Sequence of the first protein:
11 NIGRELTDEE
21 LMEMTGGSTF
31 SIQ

Contacts between the two chains:
Residue Q54 in the second protein interacts with residue G26 in the first protein (closest heavy-atom distance 4.3 Å).
Residue H102 in the second protein contacts residue G26 in the first protein (closest heavy-atom distance 4.7 Å).
Residue L141 in the second protein interacts with residue N11 in the first protein (closest heavy-atom distance 4.4 Å).
Residue A58 in the second protein contacts residue M24 in the first protein (closest heavy-atom distance 3.5 Å).
Residue A101 in the second protein is in contact with residue G26 in the first protein (closest heavy-atom distance 3.5 Å).
Residue Y59 in the second protein interacts with residue L21 in the first protein (closest heavy-atom distance 3.2 Å).
Residue G55 in the second protein is in contact with residue G26 in the first protein (closest heavy-atom distance 4.3 Å).
Residue F103 in the second protein interacts with residue T25 in the first protein (closest heavy-atom distance 3.4 Å).
Residue L21 in the second protein interacts with residue T29 in the first protein (closest heavy-atom distance 3.2 Å).
Residue F103 in the second protein contacts residue M24 in the first protein (closest heavy-atom distance 4.5 Å).
Residue D85 in the second protein is in contact with residue I12 in the first protein (closest heavy-atom distance 4.6 Å).
Residue K76 in the second protein contacts residue L16 in the first protein (closest heavy-atom distance 3.4 Å).
Residue K76 in the second protein interacts with residue R14 in the first protein (closest heavy-atom distance 2.7 Å).
Residue L21 in the second protein contacts residue F30 in the first protein (closest heavy-atom distance 4.6 Å).
Residue N57 in the second protein interacts with residue M22 in the first protein (closest heavy-atom distance 3.1 Å).
Residue V75 in the second protein interacts with residue L16 in the first protein (closest heavy-atom distance 4.0 Å).
Residue L21 in the second protein is in contact with residue S31 in the first protein (closest heavy-atom distance 3.5 Å).
Residue G74 in the second protein contacts residue L16 in the first protein (closest heavy-atom distance 3.5 Å).
Residue V75 in the second protein is in contact with residue G13 in the first protein (closest heavy-atom distance 3.6 Å).
Residue E342 in the second protein contacts residue F30 in the first protein (closest heavy-atom distance 4.6 Å).
Residue D85 in the second protein contacts residue N11 in the first protein (closest heavy-atom distance 3.9 Å).
Residue K502 in the second protein is in contact with residue M22 in the first protein (closest heavy-atom distance 3.5 Å).
Residue A101 in the second protein is in contact with residue G27 in the first protein (closest heavy-atom distance 2.4 Å).
Residue L100 in the second protein contacts residue S28 in the first protein (closest heavy-atom distance 3.1 Å).
Residue A345 in the second protein interacts with residue S31 in the first protein (closest heavy-atom distance 3.6 Å).
Residue T22 in the second protein interacts with residue S28 in the first protein (closest heavy-atom distance 4.5 Å).
Residue A58 in the second protein interacts with residue L21 in the first protein (closest heavy-atom distance 3.2 Å).
Residue I62 in the second protein contacts residue L21 in the first protein (closest heavy-atom distance 3.6 Å).
Residue T56 in the second protein contacts residue M24 in the first protein (closest heavy-atom distance 3.8 Å).
Residue L100 in the second protein interacts with residue T29 in the first protein (closest heavy-atom distance 4.4 Å).
Residue N57 in the second protein interacts with residue T25 in the first protein (closest heavy-atom distance 4.1 Å).
Residue A345 in the second protein contacts residue F30 in the first protein (closest heavy-atom distance 4.4 Å).
Residue G74 in the second protein interacts with residue L21 in the first protein (closest heavy-atom distance 3.6 Å).
Residue A24 in the second protein is in contact with residue G27 in the first protein (closest heavy-atom distance 3.7 Å).
Residue K76 in the second protein is in contact with residue E15 in the first protein (closest heavy-atom distance 4.6 Å).
Residue T56 in the second protein interacts with residue T25 in the first protein (closest heavy-atom distance 3.5 Å).
Residue Y59 in the second protein interacts with residue D18 in the first protein (closest heavy-atom distance 3.1 Å).
Residue L21 in the second protein interacts with residue G27 in the first protein (closest heavy-atom distance 3.6 Å).
Residue V75 in the second protein contacts residue R14 in the first protein (closest heavy-atom distance 3.4 Å).
Residue L21 in the second protein is in contact with residue S28 in the first protein (closest heavy-atom distance 3.6 Å).
Residue A101 in the second protein interacts with residue S28 in the first protein (closest heavy-atom distance 4.5 Å).
Residue G137 in the second protein is in contact with residue M24 in the first protein (closest heavy-atom distance 4.5 Å).
Residue T56 in the second protein is in contact with residue G26 in the first protein (closest heavy-atom distance 3.0 Å).
Residue N57 in the second protein interacts with residue L21 in the first protein (closest heavy-atom distance 4.0 Å).
Residue L100 in the second protein interacts with residue G27 in the first protein (closest heavy-atom distance 4.1 Å).
Residue L500 in the second protein interacts with residue M22 in the first protein (closest heavy-atom distance 4.5 Å).
Residue F103 in the second protein contacts residue G26 in the first protein (closest heavy-atom distance 3.5 Å).
Residue N93 in the second protein is in contact with residue M24 in the first protein (closest heavy-atom distance 3.5 Å).
Residue L83 in the second protein contacts residue I12 in the first protein (closest heavy-atom distance 3.8 Å).
Residue T22 in the second protein contacts residue G27 in the first protein (closest heavy-atom distance 3.8 Å).
Residue H102 in the second protein contacts residue G27 in the first protein (closest heavy-atom distance 3.7 Å).
Residue A101 in the second protein is in contact with residue T25 in the first protein (closest heavy-atom distance 3.2 Å).
Residue Y59 in the second protein contacts residue M22 in the first protein (closest heavy-atom distance 3.9 Å).
Residue G138 in the second protein is in contact with residue M24 in the first protein (closest heavy-atom distance 3.4 Å).
Residue N57 in the second protein contacts residue M24 in the first protein (closest heavy-atom distance 3.3 Å).
Residue V75 in the second protein contacts residue E15 in the first protein (closest heavy-atom distance 4.6 Å).
Residue K502 in the second protein contacts residue E19 in the first protein (closest heavy-atom distance 3.2 Å).
Residue F103 in the second protein interacts with residue G27 in the first protein (closest heavy-atom distance 4.5 Å).
Residue R501 in the second protein contacts residue M22 in the first protein (closest heavy-atom distance 3.8 Å).
Residue G74 in the second protein contacts residue E15 in the first protein (closest heavy-atom distance 4.4 Å).

Sequence of the second protein:
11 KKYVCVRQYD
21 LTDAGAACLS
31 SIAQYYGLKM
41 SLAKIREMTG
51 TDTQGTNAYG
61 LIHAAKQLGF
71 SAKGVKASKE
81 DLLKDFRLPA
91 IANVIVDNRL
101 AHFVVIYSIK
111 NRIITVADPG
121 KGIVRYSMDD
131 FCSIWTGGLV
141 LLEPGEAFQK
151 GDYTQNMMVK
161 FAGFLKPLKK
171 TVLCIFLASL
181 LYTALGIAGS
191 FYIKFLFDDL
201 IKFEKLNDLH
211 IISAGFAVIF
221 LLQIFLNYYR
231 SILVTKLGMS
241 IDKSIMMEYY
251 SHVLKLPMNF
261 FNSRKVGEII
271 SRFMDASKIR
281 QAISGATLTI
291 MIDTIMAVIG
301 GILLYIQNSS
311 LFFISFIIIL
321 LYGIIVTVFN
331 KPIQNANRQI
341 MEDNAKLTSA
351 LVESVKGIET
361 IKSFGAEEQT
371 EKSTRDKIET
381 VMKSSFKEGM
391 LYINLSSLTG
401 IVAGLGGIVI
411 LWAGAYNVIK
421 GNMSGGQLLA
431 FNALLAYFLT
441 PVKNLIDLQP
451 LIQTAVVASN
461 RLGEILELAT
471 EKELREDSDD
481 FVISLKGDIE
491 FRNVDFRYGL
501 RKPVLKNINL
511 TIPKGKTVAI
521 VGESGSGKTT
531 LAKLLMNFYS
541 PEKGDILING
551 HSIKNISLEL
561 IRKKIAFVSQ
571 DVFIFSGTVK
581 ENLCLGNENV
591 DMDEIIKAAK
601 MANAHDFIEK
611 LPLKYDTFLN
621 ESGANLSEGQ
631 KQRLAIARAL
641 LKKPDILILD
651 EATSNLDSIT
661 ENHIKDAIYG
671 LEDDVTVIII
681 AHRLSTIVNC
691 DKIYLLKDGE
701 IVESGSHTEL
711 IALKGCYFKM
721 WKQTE

This data describes a binding interaction between two proteins.